Sequence of the first protein:
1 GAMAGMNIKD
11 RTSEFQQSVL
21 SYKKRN

Residue-level contacts at the interface:
Residue F243 in the second protein interacts with residue A4 in the first protein (closest heavy-atom distance 4.5 Å).
Residue T152 in the second protein is in contact with residue K23 in the first protein (closest heavy-atom distance 4.8 Å).
Residue L142 in the second protein interacts with residue R11 in the first protein (closest heavy-atom distance 3.5 Å).
Residue N216 in the second protein interacts with residue M3 in the first protein (closest heavy-atom distance 3.9 Å).
Residue L142 in the second protein is in contact with residue F15 in the first protein (closest heavy-atom distance 3.2 Å).
Residue V212 in the second protein interacts with residue G1 in the first protein (closest heavy-atom distance 4.5 Å).
Residue Y162 in the second protein is in contact with residue R11 in the first protein (closest heavy-atom distance 4.4 Å).
Residue A146 in the second protein interacts with residue Y22 in the first protein (closest heavy-atom distance 4.4 Å).
Residue R139 in the second protein is in contact with residue S18 in the first protein (closest heavy-atom distance 4.0 Å).
Residue Y162 in the second protein interacts with residue K9 in the first protein (closest heavy-atom distance 3.3 Å).
Residue N246 in the second protein contacts residue I8 in the first protein (closest heavy-atom distance 4.5 Å).
Residue Y165 in the second protein is in contact with residue K9 in the first protein (closest heavy-atom distance 4.1 Å).
Residue V161 in the second protein is in contact with residue F15 in the first protein (closest heavy-atom distance 3.5 Å).
Residue F243 in the second protein is in contact with residue G5 in the first protein (closest heavy-atom distance 4.4 Å).
Residue V161 in the second protein interacts with residue T12 in the first protein (closest heavy-atom distance 2.9 Å).
Residue A146 in the second protein contacts residue V19 in the first protein (closest heavy-atom distance 3.8 Å).
Residue E143 in the second protein interacts with residue Y22 in the first protein (closest heavy-atom distance 3.7 Å).
Residue I218 in the second protein interacts with residue G1 in the first protein (closest heavy-atom distance 3.7 Å).
Residue L37 in the second protein is in contact with residue M6 in the first protein (closest heavy-atom distance 3.9 Å).
Residue Q164 in the second protein interacts with residue K9 in the first protein (closest heavy-atom distance 3.5 Å).
Residue I158 in the second protein interacts with residue F15 in the first protein (closest heavy-atom distance 3.9 Å).
Residue V149 in the second protein contacts residue F15 in the first protein (closest heavy-atom distance 4.2 Å).
Residue S136 in the second protein interacts with residue R11 in the first protein (closest heavy-atom distance 4.4 Å).
Residue L137 in the second protein contacts residue R11 in the first protein (closest heavy-atom distance 2.3 Å).
Residue Y162 in the second protein is in contact with residue D10 in the first protein (closest heavy-atom distance 3.3 Å).
Residue F243 in the second protein contacts residue G1 in the first protein (closest heavy-atom distance 3.3 Å).
Residue R139 in the second protein contacts residue R11 in the first protein (closest heavy-atom distance 4.0 Å).
Residue S155 in the second protein is in contact with residue K23 in the first protein (closest heavy-atom distance 4.6 Å).
Residue E143 in the second protein contacts residue S18 in the first protein (closest heavy-atom distance 4.1 Å).
Residue Q160 in the second protein contacts residue T12 in the first protein (closest heavy-atom distance 3.0 Å).
Residue P138 in the second protein is in contact with residue R11 in the first protein (closest heavy-atom distance 4.5 Å).
Residue S155 in the second protein interacts with residue V19 in the first protein (closest heavy-atom distance 3.8 Å).
Residue Y165 in the second protein contacts residue I8 in the first protein (closest heavy-atom distance 3.4 Å).
Residue L213 in the second protein interacts with residue G1 in the first protein (closest heavy-atom distance 3.8 Å).
Residue K159 in the second protein is in contact with residue T12 in the first protein (closest heavy-atom distance 3.8 Å).
Residue F243 in the second protein is in contact with residue I8 in the first protein (closest heavy-atom distance 4.0 Å).
Residue V161 in the second protein interacts with residue K9 in the first protein (closest heavy-atom distance 4.4 Å).
Residue N216 in the second protein contacts residue A2 in the first protein (closest heavy-atom distance 4.2 Å).
Residue V161 in the second protein interacts with residue D10 in the first protein (closest heavy-atom distance 4.0 Å).
Residue Q147 in the second protein is in contact with residue Y22 in the first protein (closest heavy-atom distance 3.3 Å).
Residue S150 in the second protein is in contact with residue V19 in the first protein (closest heavy-atom distance 3.9 Å).
Residue N216 in the second protein contacts residue G1 in the first protein (closest heavy-atom distance 3.5 Å).
Residue L145 in the second protein is in contact with residue F15 in the first protein (closest heavy-atom distance 3.3 Å).
Residue A26 in the second protein interacts with residue K9 in the first protein (closest heavy-atom distance 4.6 Å).
Residue T247 in the second protein interacts with residue A4 in the first protein (closest heavy-atom distance 4.2 Å).
Residue S217 in the second protein interacts with residue G1 in the first protein (closest heavy-atom distance 3.6 Å).
Residue D163 in the second protein interacts with residue R11 in the first protein (closest heavy-atom distance 2.6 Å).
Residue L142 in the second protein contacts residue E14 in the first protein (closest heavy-atom distance 3.2 Å).
Residue V149 in the second protein interacts with residue V19 in the first protein (closest heavy-atom distance 4.3 Å).
Residue D163 in the second protein contacts residue K9 in the first protein (closest heavy-atom distance 2.9 Å).
Residue A146 in the second protein is in contact with residue S18 in the first protein (closest heavy-atom distance 3.5 Å).
Residue V161 in the second protein is in contact with residue R11 in the first protein (closest heavy-atom distance 2.9 Å).
Residue S150 in the second protein contacts residue K23 in the first protein (closest heavy-atom distance 3.6 Å).
Residue D163 in the second protein contacts residue I8 in the first protein (closest heavy-atom distance 4.5 Å).
Residue L213 in the second protein is in contact with residue I8 in the first protein (closest heavy-atom distance 4.3 Å).
Residue Y162 in the second protein is in contact with residue T12 in the first protein (closest heavy-atom distance 4.4 Å).
Residue I158 in the second protein interacts with residue Q16 in the first protein (closest heavy-atom distance 3.8 Å).
Residue R139 in the second protein contacts residue E14 in the first protein (closest heavy-atom distance 3.0 Å).
Residue S150 in the second protein is in contact with residue Y22 in the first protein (closest heavy-atom distance 3.9 Å).
Residue A146 in the second protein contacts residue F15 in the first protein (closest heavy-atom distance 3.7 Å).

The following describes two proteins that form a bound complex.

Sequence of the second protein:
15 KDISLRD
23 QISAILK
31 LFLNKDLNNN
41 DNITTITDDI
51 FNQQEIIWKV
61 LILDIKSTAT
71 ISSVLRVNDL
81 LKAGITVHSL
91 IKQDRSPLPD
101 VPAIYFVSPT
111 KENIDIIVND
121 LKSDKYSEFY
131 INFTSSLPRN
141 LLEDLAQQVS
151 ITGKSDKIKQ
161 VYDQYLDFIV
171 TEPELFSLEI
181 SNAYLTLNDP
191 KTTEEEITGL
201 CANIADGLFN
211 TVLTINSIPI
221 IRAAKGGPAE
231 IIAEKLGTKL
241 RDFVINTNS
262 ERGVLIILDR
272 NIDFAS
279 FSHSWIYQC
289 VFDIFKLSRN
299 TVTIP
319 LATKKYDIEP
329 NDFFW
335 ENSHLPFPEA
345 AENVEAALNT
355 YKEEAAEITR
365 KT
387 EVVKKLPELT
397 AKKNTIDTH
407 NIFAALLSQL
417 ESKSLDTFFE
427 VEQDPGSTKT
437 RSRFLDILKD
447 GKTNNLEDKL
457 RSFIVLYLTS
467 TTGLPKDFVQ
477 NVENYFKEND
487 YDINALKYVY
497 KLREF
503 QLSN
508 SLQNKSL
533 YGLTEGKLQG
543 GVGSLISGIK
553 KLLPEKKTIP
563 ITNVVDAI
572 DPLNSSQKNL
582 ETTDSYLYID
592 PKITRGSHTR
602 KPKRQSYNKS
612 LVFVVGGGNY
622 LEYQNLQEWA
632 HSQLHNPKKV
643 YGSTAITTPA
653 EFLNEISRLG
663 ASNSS